Sequence of the second protein:
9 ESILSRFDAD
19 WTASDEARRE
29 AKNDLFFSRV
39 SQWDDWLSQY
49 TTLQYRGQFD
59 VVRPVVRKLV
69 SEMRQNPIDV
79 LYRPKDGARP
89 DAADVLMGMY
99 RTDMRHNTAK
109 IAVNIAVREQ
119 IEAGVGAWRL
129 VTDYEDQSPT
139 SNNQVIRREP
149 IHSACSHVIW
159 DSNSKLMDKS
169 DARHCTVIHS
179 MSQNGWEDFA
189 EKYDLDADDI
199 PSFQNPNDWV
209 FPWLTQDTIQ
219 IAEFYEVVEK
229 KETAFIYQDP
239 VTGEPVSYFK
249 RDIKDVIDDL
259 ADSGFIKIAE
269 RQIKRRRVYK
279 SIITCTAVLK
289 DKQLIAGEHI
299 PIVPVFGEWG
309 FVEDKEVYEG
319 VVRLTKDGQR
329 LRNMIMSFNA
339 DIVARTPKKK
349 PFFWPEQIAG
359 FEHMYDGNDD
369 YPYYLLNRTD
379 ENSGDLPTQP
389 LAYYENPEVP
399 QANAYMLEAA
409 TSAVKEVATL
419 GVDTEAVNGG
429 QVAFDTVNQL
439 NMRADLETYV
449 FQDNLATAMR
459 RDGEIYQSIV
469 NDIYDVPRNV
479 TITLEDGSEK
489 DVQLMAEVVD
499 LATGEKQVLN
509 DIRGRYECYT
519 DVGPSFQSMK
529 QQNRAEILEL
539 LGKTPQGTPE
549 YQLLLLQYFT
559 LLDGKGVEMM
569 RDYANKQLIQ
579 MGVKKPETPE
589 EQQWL

This data describes a binding interaction between two proteins.

Contacts between the two chains:
Residue N105 in the first protein interacts with residue R441 in the second protein (closest heavy-atom distance 3.0 Å).
Residue N105 in the first protein contacts residue L438 in the second protein (closest heavy-atom distance 3.6 Å).
Residue D192 in the first protein contacts residue Y246 in the second protein (closest heavy-atom distance 3.0 Å).
Residue R103 in the first protein interacts with residue V448 in the second protein (closest heavy-atom distance 3.6 Å).
Residue Y371 in the first protein is in contact with residue K348 in the second protein (closest heavy-atom distance 3.5 Å).
Residue K347 in the first protein contacts residue E393 in the second protein (closest heavy-atom distance 2.8 Å).
Residue D561 in the first protein interacts with residue R81 in the second protein (closest heavy-atom distance 2.9 Å).
Residue Y549 in the first protein is in contact with residue E548 in the second protein (closest heavy-atom distance 3.0 Å).
Residue R116 in the first protein is in contact with residue T434 in the second protein (closest heavy-atom distance 3.5 Å).
Residue Y369 in the first protein is in contact with residue K348 in the second protein (closest heavy-atom distance 2.4 Å).
Residue R330 in the first protein contacts residue E414 in the second protein (closest heavy-atom distance 2.5 Å).
Residue P395 in the first protein is in contact with residue E396 in the second protein (closest heavy-atom distance 3.1 Å).
Residue N105 in the first protein contacts residue M165 in the second protein (closest heavy-atom distance 2.9 Å).
Residue T213 in the first protein contacts residue D312 in the second protein (closest heavy-atom distance 3.5 Å).
Residue R376 in the first protein contacts residue L384 in the second protein (closest heavy-atom distance 3.3 Å).
Residue Y191 in the first protein is in contact with residue K248 in the second protein (closest heavy-atom distance 3.4 Å).
Residue D58 in the first protein is in contact with residue R321 in the second protein (closest heavy-atom distance 3.0 Å).
Residue S151 in the first protein contacts residue G308 in the second protein (closest heavy-atom distance 3.0 Å).
Residue E423 in the first protein interacts with residue V425 in the second protein (closest heavy-atom distance 3.2 Å).
Residue E189 in the first protein contacts residue K248 in the second protein (closest heavy-atom distance 3.5 Å).
Residue E147 in the first protein interacts with residue K163 in the second protein (closest heavy-atom distance 3.3 Å).
Residue Q40 in the first protein interacts with residue E317 in the second protein (closest heavy-atom distance 2.6 Å).
Residue Q56 in the first protein is in contact with residue K324 in the second protein (closest heavy-atom distance 3.2 Å).
Residue N105 in the first protein interacts with residue T518 in the second protein (closest heavy-atom distance 3.3 Å).
Residue Y371 in the first protein is in contact with residue R343 in the second protein (closest heavy-atom distance 3.3 Å).
Residue E566 in the first protein contacts residue D84 in the second protein (closest heavy-atom distance 3.1 Å).
Residue V59 in the first protein contacts residue E414 in the second protein (closest heavy-atom distance 3.1 Å).
Residue H104 in the first protein contacts residue R441 in the second protein (closest heavy-atom distance 3.4 Å).
Residue Y571 in the first protein is in contact with residue Q550 in the second protein (closest heavy-atom distance 3.0 Å).
Residue Y549 in the first protein interacts with residue Y549 in the second protein (closest heavy-atom distance 3.3 Å).
Residue S151 in the first protein interacts with residue F309 in the second protein (closest heavy-atom distance 2.5 Å).
Residue Y369 in the first protein interacts with residue P345 in the second protein (closest heavy-atom distance 3.1 Å).
Residue L552 in the first protein contacts residue P543 in the second protein (closest heavy-atom distance 3.5 Å).
Residue P137 in the first protein contacts residue D509 in the second protein (closest heavy-atom distance 3.2 Å).
Residue R61 in the first protein interacts with residue R321 in the second protein (closest heavy-atom distance 3.0 Å).
Residue R103 in the first protein is in contact with residue Y514 in the second protein (closest heavy-atom distance 3.1 Å).
Residue K563 in the first protein interacts with residue R81 in the second protein (closest heavy-atom distance 3.4 Å).
Residue W352 in the first protein is in contact with residue Y392 in the second protein (closest heavy-atom distance 2.9 Å).
Residue V129 in the first protein contacts residue L164 in the second protein (closest heavy-atom distance 3.5 Å).
Residue H104 in the first protein contacts residue M165 in the second protein (closest heavy-atom distance 3.4 Å).
Residue R103 in the first protein contacts residue T518 in the second protein (closest heavy-atom distance 3.1 Å).
Residue R103 in the first protein is in contact with residue R511 in the second protein (closest heavy-atom distance 2.8 Å).
Residue F350 in the first protein contacts residue Y392 in the second protein (closest heavy-atom distance 3.1 Å).
Residue N182 in the first protein is in contact with residue S160 in the second protein (closest heavy-atom distance 3.2 Å).
Residue V59 in the first protein interacts with residue L322 in the second protein (closest heavy-atom distance 3.5 Å).
Residue E185 in the first protein is in contact with residue D169 in the second protein (closest heavy-atom distance 2.8 Å).
Residue E133 in the first protein contacts residue D250 in the second protein (closest heavy-atom distance 3.0 Å).
Residue Q181 in the first protein is in contact with residue A17 in the second protein (closest heavy-atom distance 2.9 Å).
Residue R532 in the first protein contacts residue E534 in the second protein (closest heavy-atom distance 3.2 Å).
Residue D186 in the first protein contacts residue D169 in the second protein (closest heavy-atom distance 3.3 Å).
Residue P370 in the first protein is in contact with residue K348 in the second protein (closest heavy-atom distance 3.3 Å).
Residue R330 in the first protein interacts with residue A411 in the second protein (closest heavy-atom distance 3.2 Å).
Residue E189 in the first protein interacts with residue K228 in the second protein (closest heavy-atom distance 2.8 Å).
Residue Q56 in the first protein interacts with residue D325 in the second protein (closest heavy-atom distance 2.6 Å).
Residue P349 in the first protein contacts residue Y392 in the second protein (closest heavy-atom distance 3.4 Å).
Residue W211 in the first protein contacts residue D312 in the second protein (closest heavy-atom distance 2.9 Å).
Residue G365 in the first protein contacts residue A342 in the second protein (closest heavy-atom distance 3.2 Å).
Residue Y53 in the first protein interacts with residue W44 in the second protein (closest heavy-atom distance 3.1 Å).
Residue R99 in the first protein is in contact with residue Y517 in the second protein (closest heavy-atom distance 3.0 Å).
Residue K190 in the first protein contacts residue K248 in the second protein (closest heavy-atom distance 3.2 Å).

Sequence of the first protein:
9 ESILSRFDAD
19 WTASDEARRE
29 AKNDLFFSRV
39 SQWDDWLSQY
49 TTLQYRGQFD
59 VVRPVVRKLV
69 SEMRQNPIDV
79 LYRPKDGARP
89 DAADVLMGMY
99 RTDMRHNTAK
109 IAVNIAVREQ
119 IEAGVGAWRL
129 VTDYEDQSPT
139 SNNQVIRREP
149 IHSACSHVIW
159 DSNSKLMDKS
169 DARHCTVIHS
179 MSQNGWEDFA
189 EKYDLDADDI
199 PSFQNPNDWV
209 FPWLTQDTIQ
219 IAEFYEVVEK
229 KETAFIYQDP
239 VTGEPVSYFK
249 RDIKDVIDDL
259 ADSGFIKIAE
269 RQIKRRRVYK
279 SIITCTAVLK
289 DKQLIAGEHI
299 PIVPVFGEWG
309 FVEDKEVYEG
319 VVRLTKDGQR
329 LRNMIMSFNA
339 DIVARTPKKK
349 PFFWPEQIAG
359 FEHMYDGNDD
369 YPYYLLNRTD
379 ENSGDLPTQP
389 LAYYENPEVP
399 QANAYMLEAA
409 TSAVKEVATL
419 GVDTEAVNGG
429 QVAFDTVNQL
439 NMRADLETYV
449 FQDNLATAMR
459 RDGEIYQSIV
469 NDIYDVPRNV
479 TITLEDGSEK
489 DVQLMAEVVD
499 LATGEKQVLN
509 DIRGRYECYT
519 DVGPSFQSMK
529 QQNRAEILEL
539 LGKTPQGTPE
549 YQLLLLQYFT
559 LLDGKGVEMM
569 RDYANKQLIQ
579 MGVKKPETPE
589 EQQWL